Sequence of protein 1:
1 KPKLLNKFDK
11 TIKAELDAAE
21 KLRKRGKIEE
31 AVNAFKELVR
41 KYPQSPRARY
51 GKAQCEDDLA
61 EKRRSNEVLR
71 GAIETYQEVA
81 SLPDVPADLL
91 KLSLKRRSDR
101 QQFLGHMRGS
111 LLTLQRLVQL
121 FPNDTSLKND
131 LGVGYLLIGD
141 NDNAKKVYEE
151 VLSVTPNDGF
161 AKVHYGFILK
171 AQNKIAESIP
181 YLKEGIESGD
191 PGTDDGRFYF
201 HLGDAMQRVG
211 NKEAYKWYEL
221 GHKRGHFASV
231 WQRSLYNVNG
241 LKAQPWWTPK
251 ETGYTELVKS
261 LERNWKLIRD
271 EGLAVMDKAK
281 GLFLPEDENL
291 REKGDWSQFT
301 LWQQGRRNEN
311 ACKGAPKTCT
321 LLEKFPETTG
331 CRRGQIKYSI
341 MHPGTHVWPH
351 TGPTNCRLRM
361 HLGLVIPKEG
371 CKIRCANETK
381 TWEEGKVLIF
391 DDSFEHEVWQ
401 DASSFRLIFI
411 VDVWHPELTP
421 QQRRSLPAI

These two protein chains interact to form a complex.

Interface contacts:
Residue T351 in protein 1 contacts residue L20 in protein 2 (closest heavy-atom distance 4.1 Å).
Residue A60 in protein 1 is in contact with residue F31 in protein 2 (closest heavy-atom distance 3.5 Å).
Residue E288 in protein 1 interacts with residue C16 in protein 2 (closest heavy-atom distance 4.0 Å).
Residue R64 in protein 1 contacts residue F31 in protein 2 (closest heavy-atom distance 3.3 Å).
Residue L235 in protein 1 contacts residue L20 in protein 2 (closest heavy-atom distance 4.0 Å).
Residue Y236 in protein 1 is in contact with residue T24 in protein 2 (closest heavy-atom distance 3.3 Å).
Residue A428 in protein 1 interacts with residue T26 in protein 2 (closest heavy-atom distance 3.8 Å).
Residue T351 in protein 1 is in contact with residue D18 in protein 2 (closest heavy-atom distance 3.5 Å).
Residue L136 in protein 1 is in contact with residue Y23 in protein 2 (closest heavy-atom distance 3.8 Å).
Residue R357 in protein 1 contacts residue K17 in protein 2 (closest heavy-atom distance 2.8 Å).
Residue F103 in protein 1 is in contact with residue F31 in protein 2 (closest heavy-atom distance 3.5 Å).
Residue R233 in protein 1 contacts residue L20 in protein 2 (closest heavy-atom distance 3.9 Å).
Residue N66 in protein 1 is in contact with residue E29 in protein 2 (closest heavy-atom distance 3.0 Å).
Residue Y236 in protein 1 is in contact with residue C25 in protein 2 (closest heavy-atom distance 2.9 Å).
Residue G352 in protein 1 interacts with residue L20 in protein 2 (closest heavy-atom distance 3.7 Å).
Residue E288 in protein 1 interacts with residue K17 in protein 2 (closest heavy-atom distance 3.1 Å).
Residue L137 in protein 1 contacts residue T24 in protein 2 (closest heavy-atom distance 3.8 Å).
Residue G105 in protein 1 is in contact with residue L28 in protein 2 (closest heavy-atom distance 3.3 Å).
Residue P353 in protein 1 contacts residue L20 in protein 2 (closest heavy-atom distance 3.6 Å).
Residue P353 in protein 1 is in contact with residue K17 in protein 2 (closest heavy-atom distance 3.9 Å).
Residue G352 in protein 1 is in contact with residue D18 in protein 2 (closest heavy-atom distance 3.6 Å).
Residue E61 in protein 1 interacts with residue F31 in protein 2 (closest heavy-atom distance 3.2 Å).
Residue N66 in protein 1 contacts residue F31 in protein 2 (closest heavy-atom distance 2.9 Å).
Residue R359 in protein 1 contacts residue D18 in protein 2 (closest heavy-atom distance 2.9 Å).
Residue V133 in protein 1 interacts with residue Y23 in protein 2 (closest heavy-atom distance 3.8 Å).
Residue N66 in protein 1 contacts residue G30 in protein 2 (closest heavy-atom distance 3.5 Å).
Residue I429 in protein 1 is in contact with residue T26 in protein 2 (closest heavy-atom distance 3.6 Å).
Residue H164 in protein 1 contacts residue Y23 in protein 2 (closest heavy-atom distance 2.9 Å).
Residue T351 in protein 1 is in contact with residue G19 in protein 2 (closest heavy-atom distance 3.5 Å).
Residue F200 in protein 1 contacts residue L20 in protein 2 (closest heavy-atom distance 3.3 Å).
Residue F167 in protein 1 is in contact with residue G21 in protein 2 (closest heavy-atom distance 3.6 Å).
Residue L137 in protein 1 interacts with residue Y23 in protein 2 (closest heavy-atom distance 3.9 Å).
Residue L290 in protein 1 interacts with residue D18 in protein 2 (closest heavy-atom distance 3.6 Å).
Residue E288 in protein 1 interacts with residue D18 in protein 2 (closest heavy-atom distance 2.9 Å).
Residue P353 in protein 1 interacts with residue C16 in protein 2 (closest heavy-atom distance 3.9 Å).
Residue F167 in protein 1 contacts residue Y23 in protein 2 (closest heavy-atom distance 3.5 Å).
Residue I429 in protein 1 is in contact with residue C16 in protein 2 (closest heavy-atom distance 3.5 Å).
Residue H201 in protein 1 is in contact with residue L20 in protein 2 (closest heavy-atom distance 2.9 Å).
Residue Q335 in protein 1 is in contact with residue D18 in protein 2 (closest heavy-atom distance 3.8 Å).
Residue A428 in protein 1 is in contact with residue C25 in protein 2 (closest heavy-atom distance 4.0 Å).
Residue L104 in protein 1 is in contact with residue E29 in protein 2 (closest heavy-atom distance 3.4 Å).
Residue L104 in protein 1 contacts residue L28 in protein 2 (closest heavy-atom distance 3.5 Å).
Residue F167 in protein 1 interacts with residue E22 in protein 2 (closest heavy-atom distance 3.7 Å).
Residue S65 in protein 1 interacts with residue F31 in protein 2 (closest heavy-atom distance 3.4 Å).
Residue E288 in protein 1 interacts with residue G19 in protein 2 (closest heavy-atom distance 3.0 Å).
Residue I429 in protein 1 interacts with residue C25 in protein 2 (closest heavy-atom distance 4.0 Å).
Residue P353 in protein 1 is in contact with residue G19 in protein 2 (closest heavy-atom distance 3.6 Å).
Residue Y236 in protein 1 contacts residue L20 in protein 2 (closest heavy-atom distance 3.8 Å).
Residue Q335 in protein 1 contacts residue K17 in protein 2 (closest heavy-atom distance 3.7 Å).
Residue Q303 in protein 1 is in contact with residue K15 in protein 2 (closest heavy-atom distance 3.3 Å).
Residue D287 in protein 1 interacts with residue K17 in protein 2 (closest heavy-atom distance 2.8 Å).
Residue L104 in protein 1 interacts with residue G30 in protein 2 (closest heavy-atom distance 3.8 Å).
Residue K337 in protein 1 interacts with residue D18 in protein 2 (closest heavy-atom distance 2.7 Å).
Residue H350 in protein 1 is in contact with residue D18 in protein 2 (closest heavy-atom distance 3.2 Å).
Residue Q304 in protein 1 is in contact with residue K15 in protein 2 (closest heavy-atom distance 3.4 Å).
Residue Q298 in protein 1 is in contact with residue D18 in protein 2 (closest heavy-atom distance 3.1 Å).
Residue Y236 in protein 1 contacts residue T26 in protein 2 (closest heavy-atom distance 3.8 Å).
Residue F103 in protein 1 contacts residue G30 in protein 2 (closest heavy-atom distance 3.1 Å).
Residue E288 in protein 1 interacts with residue K15 in protein 2 (closest heavy-atom distance 3.9 Å).
Residue R197 in protein 1 interacts with residue Y23 in protein 2 (closest heavy-atom distance 2.8 Å).

Sequence of protein 2:
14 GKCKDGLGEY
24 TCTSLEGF